Sequence of chain B:
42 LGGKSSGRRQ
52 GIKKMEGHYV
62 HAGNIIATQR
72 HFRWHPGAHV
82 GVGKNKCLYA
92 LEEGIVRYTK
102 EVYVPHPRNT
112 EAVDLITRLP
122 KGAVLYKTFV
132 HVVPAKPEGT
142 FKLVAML

Interface contacts:
Residue G66 in chain A interacts with residue L92 in chain B (closest heavy-atom distance 4.3 Å).
Residue R176 in chain A interacts with residue E139 in chain B (closest heavy-atom distance 3.6 Å).
Residue P149 in chain A is in contact with residue P108 in chain B (closest heavy-atom distance 3.6 Å).
Residue P45 in chain A is in contact with residue F142 in chain B (closest heavy-atom distance 3.5 Å).
Residue R65 in chain A contacts residue L92 in chain B (closest heavy-atom distance 3.2 Å).
Residue V43 in chain A interacts with residue L144 in chain B (closest heavy-atom distance 3.7 Å).
Residue A61 in chain A interacts with residue E139 in chain B (closest heavy-atom distance 3.6 Å).
Residue V70 in chain A is in contact with residue V103 in chain B (closest heavy-atom distance 4.8 Å).
Residue L55 in chain A interacts with residue E139 in chain B (closest heavy-atom distance 4.7 Å).
Residue R68 in chain A contacts residue P77 in chain B (closest heavy-atom distance 4.0 Å).
Residue F71 in chain A is in contact with residue P108 in chain B (closest heavy-atom distance 3.5 Å).
Residue F71 in chain A interacts with residue V105 in chain B (closest heavy-atom distance 3.0 Å).
Residue K63 in chain A is in contact with residue H80 in chain B (closest heavy-atom distance 4.4 Å).
Residue F47 in chain A is in contact with residue F142 in chain B (closest heavy-atom distance 3.8 Å).
Residue W67 in chain A contacts residue V81 in chain B (closest heavy-atom distance 4.3 Å).
Residue T69 in chain A interacts with residue Y104 in chain B (closest heavy-atom distance 3.6 Å).
Residue W67 in chain A contacts residue A79 in chain B (closest heavy-atom distance 3.0 Å).
Residue T69 in chain A is in contact with residue H107 in chain B (closest heavy-atom distance 4.0 Å).
Residue G66 in chain A contacts residue V81 in chain B (closest heavy-atom distance 3.2 Å).
Residue R62 in chain A interacts with residue A136 in chain B (closest heavy-atom distance 4.8 Å).
Residue R62 in chain A is in contact with residue E93 in chain B (closest heavy-atom distance 4.0 Å).
Residue V43 in chain A contacts residue M147 in chain B (closest heavy-atom distance 3.7 Å).
Residue T69 in chain A is in contact with residue P106 in chain B (closest heavy-atom distance 4.6 Å).
Residue V60 in chain A contacts residue E139 in chain B (closest heavy-atom distance 4.0 Å).
Residue P45 in chain A interacts with residue L144 in chain B (closest heavy-atom distance 3.3 Å).
Residue R62 in chain A interacts with residue P138 in chain B (closest heavy-atom distance 3.4 Å).
Residue V70 in chain A interacts with residue F130 in chain B (closest heavy-atom distance 3.3 Å).
Residue A44 in chain A contacts residue L144 in chain B (closest heavy-atom distance 3.7 Å).
Residue E64 in chain A interacts with residue A79 in chain B (closest heavy-atom distance 3.7 Å).
Residue P45 in chain A interacts with residue K143 in chain B (closest heavy-atom distance 3.6 Å).
Residue V70 in chain A interacts with residue V105 in chain B (closest heavy-atom distance 3.5 Å).
Residue W67 in chain A is in contact with residue P77 in chain B (closest heavy-atom distance 3.7 Å).
Residue W150 in chain A interacts with residue P108 in chain B (closest heavy-atom distance 4.2 Å).
Residue W67 in chain A is in contact with residue F130 in chain B (closest heavy-atom distance 3.9 Å).
Residue T148 in chain A interacts with residue P108 in chain B (closest heavy-atom distance 4.0 Å).
Residue P149 in chain A interacts with residue R109 in chain B (closest heavy-atom distance 4.6 Å).
Residue R62 in chain A interacts with residue K137 in chain B (closest heavy-atom distance 2.5 Å).
Residue W67 in chain A interacts with residue G78 in chain B (closest heavy-atom distance 3.4 Å).
Residue T69 in chain A contacts residue H76 in chain B (closest heavy-atom distance 3.5 Å).
Residue N54 in chain A is in contact with residue F142 in chain B (closest heavy-atom distance 3.5 Å).
Residue E64 in chain A contacts residue H80 in chain B (closest heavy-atom distance 4.0 Å).
Residue R62 in chain A is in contact with residue H80 in chain B (closest heavy-atom distance 4.5 Å).
Residue G66 in chain A is in contact with residue A79 in chain B (closest heavy-atom distance 4.8 Å).
Residue G66 in chain A contacts residue H80 in chain B (closest heavy-atom distance 3.9 Å).
Residue W67 in chain A interacts with residue H132 in chain B (closest heavy-atom distance 3.7 Å).
Residue W67 in chain A interacts with residue E102 in chain B (closest heavy-atom distance 4.3 Å).
Residue T69 in chain A is in contact with residue P77 in chain B (closest heavy-atom distance 3.7 Å).
Residue G66 in chain A contacts residue G78 in chain B (closest heavy-atom distance 3.4 Å).
Residue R62 in chain A is in contact with residue E139 in chain B (closest heavy-atom distance 3.2 Å).
Residue E46 in chain A contacts residue T141 in chain B (closest heavy-atom distance 3.8 Å).
Residue L58 in chain A interacts with residue F142 in chain B (closest heavy-atom distance 3.8 Å).
Residue R65 in chain A interacts with residue H80 in chain B (closest heavy-atom distance 4.1 Å).
Residue F71 in chain A is in contact with residue P106 in chain B (closest heavy-atom distance 3.8 Å).
Residue F71 in chain A is in contact with residue H107 in chain B (closest heavy-atom distance 3.7 Å).
Residue T69 in chain A contacts residue F73 in chain B (closest heavy-atom distance 4.4 Å).
Residue T69 in chain A is in contact with residue V105 in chain B (closest heavy-atom distance 4.3 Å).
Residue E46 in chain A contacts residue F142 in chain B (closest heavy-atom distance 3.4 Å).
Residue V70 in chain A is in contact with residue Y104 in chain B (closest heavy-atom distance 4.2 Å).
Residue N49 in chain A contacts residue F142 in chain B (closest heavy-atom distance 4.3 Å).
Residue R62 in chain A is in contact with residue P135 in chain B (closest heavy-atom distance 3.1 Å).

These two protein chains interact to form a complex.

Sequence of chain A:
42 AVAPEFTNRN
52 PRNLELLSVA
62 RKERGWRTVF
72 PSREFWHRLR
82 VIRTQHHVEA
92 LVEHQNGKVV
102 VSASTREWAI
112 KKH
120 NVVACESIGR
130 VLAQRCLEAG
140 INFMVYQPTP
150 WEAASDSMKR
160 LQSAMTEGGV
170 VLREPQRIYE